Sequence of the first protein:
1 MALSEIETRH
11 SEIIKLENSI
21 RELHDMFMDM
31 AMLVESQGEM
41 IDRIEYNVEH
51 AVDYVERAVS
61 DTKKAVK

These two protein chains interact to form a complex.

Residue-level contacts at the interface:
Residue E18 in the second protein is in contact with residue H10 in the first protein (closest heavy-atom distance 3.0 Å).
Residue M58 in the second protein is in contact with residue V48 in the first protein (closest heavy-atom distance 3.6 Å).
Residue S19 in the second protein interacts with residue I13 in the first protein (closest heavy-atom distance 3.6 Å).
Residue M65 in the second protein is in contact with residue V55 in the first protein (closest heavy-atom distance 3.9 Å).
Residue M26 in the second protein interacts with residue E17 in the first protein (closest heavy-atom distance 3.7 Å).
Residue D64 in the second protein interacts with residue E56 in the first protein (closest heavy-atom distance 3.3 Å).
Residue G37 in the second protein interacts with residue F27 in the first protein (closest heavy-atom distance 3.9 Å).
Residue L51 in the second protein contacts residue I41 in the first protein (closest heavy-atom distance 4.0 Å).
Residue M43 in the second protein contacts residue V34 in the first protein (closest heavy-atom distance 3.6 Å).
Residue T40 in the second protein contacts residue A31 in the first protein (closest heavy-atom distance 3.4 Å).
Residue A36 in the second protein is in contact with residue A31 in the first protein (closest heavy-atom distance 4.2 Å).
Residue S22 in the second protein contacts residue E17 in the first protein (closest heavy-atom distance 2.4 Å).
Residue Q47 in the second protein interacts with residue V34 in the first protein (closest heavy-atom distance 2.6 Å).
Residue A12 in the second protein interacts with residue I6 in the first protein (closest heavy-atom distance 3.8 Å).
Residue M8 in the second protein interacts with residue L3 in the first protein (closest heavy-atom distance 3.5 Å).
Residue A68 in the second protein interacts with residue V59 in the first protein (closest heavy-atom distance 3.7 Å).
Residue R11 in the second protein is in contact with residue L3 in the first protein (closest heavy-atom distance 4.1 Å).
Residue V30 in the second protein is in contact with residue I20 in the first protein (closest heavy-atom distance 3.6 Å).
Residue N71 in the second protein is in contact with residue T62 in the first protein (closest heavy-atom distance 4.1 Å).
Residue L29 in the second protein is in contact with residue H24 in the first protein (closest heavy-atom distance 4.0 Å).
Residue S33 in the second protein interacts with residue H24 in the first protein (closest heavy-atom distance 3.2 Å).
Residue L15 in the second protein is in contact with residue E7 in the first protein (closest heavy-atom distance 3.2 Å).
Residue R39 in the second protein contacts residue A31 in the first protein (closest heavy-atom distance 3.4 Å).
Residue Q50 in the second protein is in contact with residue E45 in the first protein (closest heavy-atom distance 3.6 Å).
Residue V54 in the second protein is in contact with residue E45 in the first protein (closest heavy-atom distance 4.1 Å).
Residue Q50 in the second protein interacts with residue I41 in the first protein (closest heavy-atom distance 3.3 Å).
Residue G57 in the second protein is in contact with residue V52 in the first protein (closest heavy-atom distance 4.0 Å).
Residue L15 in the second protein contacts residue I6 in the first protein (closest heavy-atom distance 3.6 Å).
Residue M26 in the second protein contacts residue L16 in the first protein (closest heavy-atom distance 3.7 Å).
Residue S22 in the second protein is in contact with residue I13 in the first protein (closest heavy-atom distance 3.7 Å).
Residue S19 in the second protein interacts with residue H10 in the first protein (closest heavy-atom distance 4.1 Å).
Residue D64 in the second protein interacts with residue V55 in the first protein (closest heavy-atom distance 3.6 Å).
Residue A36 in the second protein contacts residue M28 in the first protein (closest heavy-atom distance 4.0 Å).
Residue S33 in the second protein is in contact with residue F27 in the first protein (closest heavy-atom distance 3.7 Å).
Residue N71 in the second protein contacts residue V66 in the first protein (closest heavy-atom distance 3.3 Å).
Residue M43 in the second protein is in contact with residue E35 in the first protein (closest heavy-atom distance 3.6 Å).
Residue M26 in the second protein is in contact with residue I20 in the first protein (closest heavy-atom distance 4.2 Å).
Residue L15 in the second protein contacts residue H10 in the first protein (closest heavy-atom distance 3.9 Å).
Residue R53 in the second protein interacts with residue E45 in the first protein (closest heavy-atom distance 3.0 Å).
Residue R25 in the second protein is in contact with residue E17 in the first protein (closest heavy-atom distance 2.8 Å).
Residue L44 in the second protein is in contact with residue V34 in the first protein (closest heavy-atom distance 4.0 Å).
Residue I61 in the second protein is in contact with residue V52 in the first protein (closest heavy-atom distance 3.6 Å).
Residue L29 in the second protein contacts residue R21 in the first protein (closest heavy-atom distance 4.0 Å).
Residue Q50 in the second protein is in contact with residue D42 in the first protein (closest heavy-atom distance 3.2 Å).
Residue N71 in the second protein is in contact with residue K63 in the first protein (closest heavy-atom distance 3.8 Å).
Residue Q47 in the second protein contacts residue G38 in the first protein (closest heavy-atom distance 3.3 Å).
Residue D64 in the second protein is in contact with residue V59 in the first protein (closest heavy-atom distance 3.2 Å).
Residue H60 in the second protein contacts residue V52 in the first protein (closest heavy-atom distance 3.4 Å).
Residue L29 in the second protein interacts with residue I20 in the first protein (closest heavy-atom distance 3.7 Å).
Residue D74 in the second protein contacts residue V66 in the first protein (closest heavy-atom distance 4.0 Å).
Residue T40 in the second protein contacts residue M30 in the first protein (closest heavy-atom distance 3.6 Å).
Residue M43 in the second protein is in contact with residue A31 in the first protein (closest heavy-atom distance 3.9 Å).
Residue M26 in the second protein interacts with residue I13 in the first protein (closest heavy-atom distance 3.1 Å).
Residue R11 in the second protein is in contact with residue E7 in the first protein (closest heavy-atom distance 3.8 Å).
Residue E67 in the second protein contacts residue K63 in the first protein (closest heavy-atom distance 3.5 Å).
Residue R39 in the second protein contacts residue E35 in the first protein (closest heavy-atom distance 3.6 Å).
Residue Q47 in the second protein contacts residue I41 in the first protein (closest heavy-atom distance 3.8 Å).
Residue H60 in the second protein is in contact with residue E56 in the first protein (closest heavy-atom distance 2.7 Å).
Residue E32 in the second protein interacts with residue H24 in the first protein (closest heavy-atom distance 3.0 Å).
Residue T40 in the second protein interacts with residue V34 in the first protein (closest heavy-atom distance 4.0 Å).

Sequence of the second protein:
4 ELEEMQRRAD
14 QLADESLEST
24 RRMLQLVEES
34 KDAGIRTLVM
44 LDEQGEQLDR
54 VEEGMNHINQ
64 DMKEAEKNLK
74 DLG